Contacts between the two chains:
Residue S435 in protein 2 interacts with residue K71 in protein 1 (closest heavy-atom distance 3.0 Å).
Residue S167 in protein 2 is in contact with residue A89 in protein 1 (closest heavy-atom distance 3.5 Å).
Residue M166 in protein 2 contacts residue I73 in protein 1 (closest heavy-atom distance 3.3 Å).
Residue H192 in protein 2 is in contact with residue K83 in protein 1 (closest heavy-atom distance 3.5 Å).
Residue K39 in protein 2 interacts with residue D47 in protein 1 (closest heavy-atom distance 3.1 Å).
Residue N32 in protein 2 is in contact with residue Q45 in protein 1 (closest heavy-atom distance 2.9 Å).
Residue K353 in protein 2 contacts residue F58 in protein 1 (closest heavy-atom distance 2.9 Å).
Residue I414 in protein 2 contacts residue L69 in protein 1 (closest heavy-atom distance 3.3 Å).
Residue T125 in protein 2 is in contact with residue E79 in protein 1 (closest heavy-atom distance 3.1 Å).
Residue P159 in protein 2 interacts with residue P68 in protein 1 (closest heavy-atom distance 3.4 Å).
Residue G64 in protein 2 is in contact with residue D30 in protein 1 (closest heavy-atom distance 3.4 Å).
Residue K433 in protein 2 contacts residue L69 in protein 1 (closest heavy-atom distance 3.5 Å).
Residue Q168 in protein 2 is in contact with residue P84 in protein 1 (closest heavy-atom distance 3.4 Å).
Residue M126 in protein 2 interacts with residue V77 in protein 1 (closest heavy-atom distance 2.6 Å).
Residue R163 in protein 2 contacts residue I65 in protein 1 (closest heavy-atom distance 3.0 Å).
Residue L354 in protein 2 contacts residue Y57 in protein 1 (closest heavy-atom distance 2.8 Å).
Residue R132 in protein 2 contacts residue Y75 in protein 1 (closest heavy-atom distance 3.2 Å).
Residue M166 in protein 2 is in contact with residue A86 in protein 1 (closest heavy-atom distance 2.9 Å).
Residue K353 in protein 2 contacts residue Y57 in protein 1 (closest heavy-atom distance 3.5 Å).
Residue P128 in protein 2 contacts residue Y75 in protein 1 (closest heavy-atom distance 3.2 Å).
Residue T125 in protein 2 is in contact with residue V77 in protein 1 (closest heavy-atom distance 3.1 Å).
Residue M166 in protein 2 is in contact with residue P84 in protein 1 (closest heavy-atom distance 3.1 Å).
Residue K353 in protein 2 interacts with residue N59 in protein 1 (closest heavy-atom distance 3.1 Å).
Residue T277 in protein 2 is in contact with residue N61 in protein 1 (closest heavy-atom distance 3.0 Å).
Residue N471 in protein 2 contacts residue S53 in protein 1 (closest heavy-atom distance 2.8 Å).
Residue G64 in protein 2 contacts residue W32 in protein 1 (closest heavy-atom distance 3.1 Å).
Residue A197 in protein 2 interacts with residue C81 in protein 1 (closest heavy-atom distance 3.2 Å).
Residue H33 in protein 2 contacts residue T42 in protein 1 (closest heavy-atom distance 3.2 Å).
Residue M126 in protein 2 is in contact with residue R76 in protein 1 (closest heavy-atom distance 3.2 Å).
Residue Y195 in protein 2 interacts with residue Y75 in protein 1 (closest heavy-atom distance 3.0 Å).
Residue K353 in protein 2 is in contact with residue K56 in protein 1 (closest heavy-atom distance 2.9 Å).
Residue A26 in protein 2 contacts residue M36 in protein 1 (closest heavy-atom distance 3.5 Å).
Residue Q62 in protein 2 is in contact with residue K33 in protein 1 (closest heavy-atom distance 3.2 Å).
Residue S435 in protein 2 is in contact with residue P72 in protein 1 (closest heavy-atom distance 3.3 Å).
Residue H33 in protein 2 interacts with residue A39 in protein 1 (closest heavy-atom distance 3.1 Å).
Residue N172 in protein 2 is in contact with residue H97 in protein 1 (closest heavy-atom distance 2.8 Å).
Residue Y29 in protein 2 interacts with residue A39 in protein 1 (closest heavy-atom distance 3.1 Å).
Residue Y160 in protein 2 interacts with residue I65 in protein 1 (closest heavy-atom distance 3.1 Å).
Residue V470 in protein 2 contacts residue H48 in protein 1 (closest heavy-atom distance 2.7 Å).
Residue R163 in protein 2 is in contact with residue Q63 in protein 1 (closest heavy-atom distance 3.1 Å).
Residue N42 in protein 2 is in contact with residue L35 in protein 1 (closest heavy-atom distance 3.4 Å).
Residue E280 in protein 2 interacts with residue N59 in protein 1 (closest heavy-atom distance 3.4 Å).
Residue C63 in protein 2 interacts with residue K33 in protein 1 (closest heavy-atom distance 3.1 Å).
Residue S435 in protein 2 interacts with residue D70 in protein 1 (closest heavy-atom distance 3.2 Å).
Residue C271 in protein 2 is in contact with residue N61 in protein 1 (closest heavy-atom distance 3.2 Å).
Residue V406 in protein 2 contacts residue Y57 in protein 1 (closest heavy-atom distance 2.6 Å).
Residue T277 in protein 2 contacts residue Q63 in protein 1 (closest heavy-atom distance 3.0 Å).
Residue C60 in protein 2 contacts residue W32 in protein 1 (closest heavy-atom distance 3.0 Å).
Residue V127 in protein 2 contacts residue R76 in protein 1 (closest heavy-atom distance 3.4 Å).
Residue H192 in protein 2 contacts residue C81 in protein 1 (closest heavy-atom distance 3.1 Å).
Residue Y160 in protein 2 contacts residue Q63 in protein 1 (closest heavy-atom distance 3.0 Å).
Residue V470 in protein 2 is in contact with residue N50 in protein 1 (closest heavy-atom distance 3.0 Å).
Residue Y29 in protein 2 interacts with residue K40 in protein 1 (closest heavy-atom distance 3.5 Å).
Residue I30 in protein 2 contacts residue M36 in protein 1 (closest heavy-atom distance 3.4 Å).
Residue A197 in protein 2 interacts with residue G82 in protein 1 (closest heavy-atom distance 3.2 Å).
Residue P407 in protein 2 contacts residue Y57 in protein 1 (closest heavy-atom distance 3.4 Å).
Residue M126 in protein 2 contacts residue E79 in protein 1 (closest heavy-atom distance 3.0 Å).
Residue K124 in protein 2 interacts with residue L94 in protein 1 (closest heavy-atom distance 3.3 Å).
Residue T125 in protein 2 is in contact with residue R76 in protein 1 (closest heavy-atom distance 3.1 Å).
Residue S356 in protein 2 is in contact with residue Q63 in protein 1 (closest heavy-atom distance 2.9 Å).

Sequence of protein 1:
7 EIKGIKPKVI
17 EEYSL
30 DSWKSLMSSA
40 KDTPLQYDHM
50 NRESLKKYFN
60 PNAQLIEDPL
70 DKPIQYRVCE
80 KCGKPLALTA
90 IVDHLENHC

Sequence of protein 2:
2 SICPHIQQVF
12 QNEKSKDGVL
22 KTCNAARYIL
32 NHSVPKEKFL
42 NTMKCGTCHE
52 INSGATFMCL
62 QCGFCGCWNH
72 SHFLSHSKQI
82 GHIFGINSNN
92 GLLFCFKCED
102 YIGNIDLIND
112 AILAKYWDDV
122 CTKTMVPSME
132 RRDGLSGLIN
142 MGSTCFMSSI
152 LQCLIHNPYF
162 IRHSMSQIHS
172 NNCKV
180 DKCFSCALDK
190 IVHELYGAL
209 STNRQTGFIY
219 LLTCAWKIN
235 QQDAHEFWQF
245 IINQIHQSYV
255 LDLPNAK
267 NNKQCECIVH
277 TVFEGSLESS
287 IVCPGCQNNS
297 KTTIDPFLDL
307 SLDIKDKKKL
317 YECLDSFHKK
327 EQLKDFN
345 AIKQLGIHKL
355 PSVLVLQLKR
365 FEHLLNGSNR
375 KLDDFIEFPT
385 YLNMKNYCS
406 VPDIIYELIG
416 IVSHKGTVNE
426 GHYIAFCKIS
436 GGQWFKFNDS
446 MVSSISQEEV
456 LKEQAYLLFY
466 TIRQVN

The following describes two proteins that form a bound complex.